Sequence of chain B:
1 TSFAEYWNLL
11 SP

Sequence of chain A:
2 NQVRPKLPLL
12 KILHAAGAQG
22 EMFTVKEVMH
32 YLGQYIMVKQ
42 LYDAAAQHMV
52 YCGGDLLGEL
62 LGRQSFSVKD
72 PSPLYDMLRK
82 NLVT

These two protein chains interact to form a complex.

Interface contacts:
Residue V69 in chain A interacts with residue Y6 in chain B (closest heavy-atom distance 3.5 Å).
Residue G34 in chain A contacts residue W7 in chain B (closest heavy-atom distance 3.5 Å).
Residue L75 in chain A interacts with residue W7 in chain B (closest heavy-atom distance 4.0 Å).
Residue G34 in chain A contacts residue F3 in chain B (closest heavy-atom distance 3.8 Å).
Residue Q48 in chain A interacts with residue T1 in chain B (closest heavy-atom distance 3.7 Å).
Residue V69 in chain A is in contact with residue F3 in chain B (closest heavy-atom distance 3.9 Å).
Residue Y76 in chain A contacts residue S11 in chain B (closest heavy-atom distance 3.0 Å).
Residue P72 in chain A contacts residue L10 in chain B (closest heavy-atom distance 3.5 Å).
Residue L75 in chain A contacts residue L10 in chain B (closest heavy-atom distance 4.0 Å).
Residue Y76 in chain A contacts residue L10 in chain B (closest heavy-atom distance 3.5 Å).
Residue M38 in chain A is in contact with residue F3 in chain B (closest heavy-atom distance 3.5 Å).
Residue Y76 in chain A is in contact with residue L9 in chain B (closest heavy-atom distance 4.7 Å).
Residue K70 in chain A contacts residue Y6 in chain B (closest heavy-atom distance 4.0 Å).
Residue Q48 in chain A interacts with residue Y6 in chain B (closest heavy-atom distance 3.8 Å).
Residue M30 in chain A interacts with residue L10 in chain B (closest heavy-atom distance 3.8 Å).
Residue V51 in chain A contacts residue F3 in chain B (closest heavy-atom distance 4.0 Å).
Residue I37 in chain A contacts residue W7 in chain B (closest heavy-atom distance 3.7 Å).
Residue Y76 in chain A is in contact with residue P12 in chain B (closest heavy-atom distance 3.7 Å).
Residue Y43 in chain A is in contact with residue F3 in chain B (closest heavy-atom distance 3.7 Å).
Residue V69 in chain A contacts residue L10 in chain B (closest heavy-atom distance 3.8 Å).
Residue Q48 in chain A interacts with residue S2 in chain B (closest heavy-atom distance 3.3 Å).
Residue I37 in chain A interacts with residue F3 in chain B (closest heavy-atom distance 3.5 Å).
Residue V69 in chain A is in contact with residue W7 in chain B (closest heavy-atom distance 4.0 Å).
Residue H31 in chain A is in contact with residue W7 in chain B (closest heavy-atom distance 4.8 Å).
Residue H49 in chain A contacts residue Y6 in chain B (closest heavy-atom distance 3.6 Å).
Residue M30 in chain A contacts residue W7 in chain B (closest heavy-atom distance 2.9 Å).
Residue L79 in chain A is in contact with residue P12 in chain B (closest heavy-atom distance 4.1 Å).
Residue M30 in chain A contacts residue P12 in chain B (closest heavy-atom distance 3.9 Å).
Residue V26 in chain A is in contact with residue P12 in chain B (closest heavy-atom distance 3.9 Å).
Residue L33 in chain A contacts residue W7 in chain B (closest heavy-atom distance 3.7 Å).
Residue F67 in chain A is in contact with residue W7 in chain B (closest heavy-atom distance 4.6 Å).
Residue Q48 in chain A interacts with residue F3 in chain B (closest heavy-atom distance 2.8 Å).
Residue M38 in chain A contacts residue A4 in chain B (closest heavy-atom distance 4.5 Å).